Interface contacts:
Residue F212 in chain A is in contact with residue P38 in chain B (closest heavy-atom distance 4.7 Å).
Residue K118 in chain A contacts residue K37 in chain B (closest heavy-atom distance 3.6 Å).
Residue Q117 in chain A is in contact with residue P38 in chain B (closest heavy-atom distance 3.4 Å).
Residue M192 in chain A contacts residue G34 in chain B (closest heavy-atom distance 4.9 Å).
Residue N187 in chain A interacts with residue T32 in chain B (closest heavy-atom distance 3.5 Å).
Residue M192 in chain A interacts with residue G33 in chain B (closest heavy-atom distance 3.5 Å).
Residue N323 in chain A contacts residue T32 in chain B (closest heavy-atom distance 4.9 Å).
Residue S146 in chain A is in contact with residue V35 in chain B (closest heavy-atom distance 3.4 Å).
Residue R326 in chain A contacts residue G34 in chain B (closest heavy-atom distance 3.8 Å).
Residue F325 in chain A contacts residue C36 in chain B (closest heavy-atom distance 4.0 Å).
Residue Y200 in chain A contacts residue C36 in chain B (closest heavy-atom distance 4.4 Å).
Residue T210 in chain A interacts with residue P38 in chain B (closest heavy-atom distance 3.4 Å).
Residue H213 in chain A is in contact with residue P38 in chain B (closest heavy-atom distance 4.0 Å).
Residue I189 in chain A is in contact with residue T32 in chain B (closest heavy-atom distance 4.4 Å).
Residue A188 in chain A is in contact with residue A31 in chain B (closest heavy-atom distance 3.5 Å).
Residue Q254 in chain A interacts with residue H39 in chain B (closest heavy-atom distance 3.8 Å).
Residue V197 in chain A interacts with residue G34 in chain B (closest heavy-atom distance 4.7 Å).
Residue K324 in chain A is in contact with residue T32 in chain B (closest heavy-atom distance 2.6 Å).
Residue I145 in chain A contacts residue C36 in chain B (closest heavy-atom distance 4.1 Å).
Residue M112 in chain A interacts with residue P38 in chain B (closest heavy-atom distance 3.9 Å).
Residue K324 in chain A is in contact with residue G34 in chain B (closest heavy-atom distance 3.3 Å).
Residue L190 in chain A contacts residue A31 in chain B (closest heavy-atom distance 4.8 Å).
Residue Q117 in chain A contacts residue K37 in chain B (closest heavy-atom distance 3.0 Å).
Residue R326 in chain A contacts residue G33 in chain B (closest heavy-atom distance 4.9 Å).
Residue P328 in chain A is in contact with residue G33 in chain B (closest heavy-atom distance 4.5 Å).
Residue F216 in chain A interacts with residue G34 in chain B (closest heavy-atom distance 3.8 Å).
Residue P328 in chain A is in contact with residue G34 in chain B (closest heavy-atom distance 4.2 Å).
Residue G119 in chain A contacts residue K37 in chain B (closest heavy-atom distance 3.2 Å).
Residue K324 in chain A is in contact with residue G33 in chain B (closest heavy-atom distance 4.0 Å).
Residue I145 in chain A contacts residue P38 in chain B (closest heavy-atom distance 4.3 Å).
Residue N187 in chain A is in contact with residue V35 in chain B (closest heavy-atom distance 4.7 Å).
Residue Y200 in chain A is in contact with residue G34 in chain B (closest heavy-atom distance 2.8 Å).
Residue E121 in chain A is in contact with residue T32 in chain B (closest heavy-atom distance 4.8 Å).
Residue S146 in chain A contacts residue G34 in chain B (closest heavy-atom distance 3.8 Å).
Residue I189 in chain A interacts with residue A31 in chain B (closest heavy-atom distance 3.0 Å).
Residue S251 in chain A interacts with residue T45 in chain B (closest heavy-atom distance 4.7 Å).
Residue D110 in chain A contacts residue V35 in chain B (closest heavy-atom distance 2.9 Å).
Residue F216 in chain A interacts with residue C36 in chain B (closest heavy-atom distance 3.1 Å).
Residue I189 in chain A contacts residue G33 in chain B (closest heavy-atom distance 4.0 Å).
Residue N187 in chain A contacts residue A31 in chain B (closest heavy-atom distance 4.3 Å).
Residue F325 in chain A interacts with residue K37 in chain B (closest heavy-atom distance 3.2 Å).
Residue D110 in chain A contacts residue T32 in chain B (closest heavy-atom distance 4.9 Å).
Residue N323 in chain A interacts with residue G34 in chain B (closest heavy-atom distance 4.9 Å).
Residue N187 in chain A interacts with residue G34 in chain B (closest heavy-atom distance 3.6 Å).
Residue A188 in chain A interacts with residue T32 in chain B (closest heavy-atom distance 4.5 Å).
Residue A188 in chain A interacts with residue G33 in chain B (closest heavy-atom distance 4.7 Å).
Residue K253 in chain A is in contact with residue T45 in chain B (closest heavy-atom distance 2.9 Å).
Residue M112 in chain A contacts residue K37 in chain B (closest heavy-atom distance 4.5 Å).
Residue K324 in chain A contacts residue V35 in chain B (closest heavy-atom distance 2.9 Å).
Residue D211 in chain A is in contact with residue P38 in chain B (closest heavy-atom distance 4.1 Å).
Residue R326 in chain A is in contact with residue V35 in chain B (closest heavy-atom distance 4.6 Å).
Residue S146 in chain A contacts residue C36 in chain B (closest heavy-atom distance 3.0 Å).
Residue N187 in chain A is in contact with residue G33 in chain B (closest heavy-atom distance 2.6 Å).
Residue F216 in chain A contacts residue V35 in chain B (closest heavy-atom distance 4.9 Å).
Residue F325 in chain A contacts residue V35 in chain B (closest heavy-atom distance 2.9 Å).

Sequence of chain B:
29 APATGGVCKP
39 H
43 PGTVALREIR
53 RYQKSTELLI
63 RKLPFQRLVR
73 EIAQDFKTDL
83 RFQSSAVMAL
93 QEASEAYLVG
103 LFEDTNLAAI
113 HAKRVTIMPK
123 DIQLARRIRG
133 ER

Sequence of chain A:
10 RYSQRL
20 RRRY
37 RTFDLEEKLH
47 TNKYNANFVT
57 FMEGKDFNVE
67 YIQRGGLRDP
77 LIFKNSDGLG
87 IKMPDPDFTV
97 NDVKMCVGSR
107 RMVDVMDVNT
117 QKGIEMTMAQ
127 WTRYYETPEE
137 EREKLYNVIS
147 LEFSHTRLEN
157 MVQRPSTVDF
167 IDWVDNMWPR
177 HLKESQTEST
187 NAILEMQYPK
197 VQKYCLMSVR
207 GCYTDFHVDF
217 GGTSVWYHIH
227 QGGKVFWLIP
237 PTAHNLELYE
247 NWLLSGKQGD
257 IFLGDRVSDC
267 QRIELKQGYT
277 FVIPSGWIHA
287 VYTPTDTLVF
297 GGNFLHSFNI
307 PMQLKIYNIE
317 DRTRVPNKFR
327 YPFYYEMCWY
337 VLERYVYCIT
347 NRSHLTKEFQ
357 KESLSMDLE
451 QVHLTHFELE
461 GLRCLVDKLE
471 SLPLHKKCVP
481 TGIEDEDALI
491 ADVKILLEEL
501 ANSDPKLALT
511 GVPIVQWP

This data describes a binding interaction between two proteins.